Residue-level contacts at the interface:
Residue E90 in protein 2 contacts residue P172 in protein 1 (closest heavy-atom distance 3.8 Å).
Residue S98 in protein 2 contacts residue L165 in protein 1 (closest heavy-atom distance 4.8 Å).
Residue M101 in protein 2 interacts with residue P166 in protein 1 (closest heavy-atom distance 4.0 Å).
Residue W146 in protein 2 is in contact with residue S107 in protein 1 (closest heavy-atom distance 4.1 Å).
Residue F143 in protein 2 interacts with residue S107 in protein 1 (closest heavy-atom distance 4.3 Å).
Residue W166 in protein 2 interacts with residue L96 in protein 1 (closest heavy-atom distance 3.4 Å).
Residue M101 in protein 2 is in contact with residue V168 in protein 1 (closest heavy-atom distance 4.4 Å).
Residue H161 in protein 2 contacts residue R97 in protein 1 (closest heavy-atom distance 3.7 Å).
Residue F195 in protein 2 interacts with residue M13 in protein 1 (closest heavy-atom distance 4.5 Å).
Residue Q97 in protein 2 contacts residue M167 in protein 1 (closest heavy-atom distance 4.0 Å).
Residue R117 in protein 2 contacts residue R160 in protein 1 (closest heavy-atom distance 2.9 Å).
Residue P163 in protein 2 interacts with residue E92 in protein 1 (closest heavy-atom distance 4.8 Å).
Residue H161 in protein 2 is in contact with residue G93 in protein 1 (closest heavy-atom distance 4.2 Å).
Residue F147 in protein 2 contacts residue S107 in protein 1 (closest heavy-atom distance 3.8 Å).
Residue F147 in protein 2 interacts with residue L104 in protein 1 (closest heavy-atom distance 3.8 Å).
Residue L105 in protein 2 is in contact with residue L165 in protein 1 (closest heavy-atom distance 3.5 Å).
Residue M101 in protein 2 interacts with residue L165 in protein 1 (closest heavy-atom distance 4.1 Å).
Residue V78 in protein 2 is in contact with residue W100 in protein 1 (closest heavy-atom distance 4.8 Å).
Residue E142 in protein 2 is in contact with residue K115 in protein 1 (closest heavy-atom distance 2.3 Å).
Residue V78 in protein 2 interacts with residue L104 in protein 1 (closest heavy-atom distance 3.8 Å).
Residue Q160 in protein 2 is in contact with residue R103 in protein 1 (closest heavy-atom distance 5.0 Å).
Residue S74 in protein 2 contacts residue W100 in protein 1 (closest heavy-atom distance 3.4 Å).
Residue H73 in protein 2 contacts residue L104 in protein 1 (closest heavy-atom distance 4.5 Å).
Residue E90 in protein 2 is in contact with residue V170 in protein 1 (closest heavy-atom distance 4.7 Å).
Residue P163 in protein 2 interacts with residue L96 in protein 1 (closest heavy-atom distance 3.7 Å).
Residue H73 in protein 2 is in contact with residue R103 in protein 1 (closest heavy-atom distance 3.2 Å).
Residue H161 in protein 2 contacts residue L96 in protein 1 (closest heavy-atom distance 4.0 Å).
Residue T80 in protein 2 is in contact with residue H101 in protein 1 (closest heavy-atom distance 4.2 Å).
Residue W166 in protein 2 interacts with residue R99 in protein 1 (closest heavy-atom distance 3.9 Å).
Residue F143 in protein 2 interacts with residue F108 in protein 1 (closest heavy-atom distance 3.6 Å).
Residue Y170 in protein 2 contacts residue L96 in protein 1 (closest heavy-atom distance 4.5 Å).
Residue S98 in protein 2 contacts residue Q161 in protein 1 (closest heavy-atom distance 4.7 Å).
Residue Q160 in protein 2 interacts with residue R99 in protein 1 (closest heavy-atom distance 4.4 Å).
Residue Q160 in protein 2 contacts residue L96 in protein 1 (closest heavy-atom distance 4.5 Å).
Residue L84 in protein 2 is in contact with residue Q105 in protein 1 (closest heavy-atom distance 4.8 Å).
Residue Q192 in protein 2 interacts with residue N84 in protein 1 (closest heavy-atom distance 3.0 Å).
Residue L84 in protein 2 contacts residue H101 in protein 1 (closest heavy-atom distance 4.3 Å).
Residue E142 in protein 2 is in contact with residue F111 in protein 1 (closest heavy-atom distance 3.7 Å).
Residue T80 in protein 2 interacts with residue L104 in protein 1 (closest heavy-atom distance 4.6 Å).
Residue A102 in protein 2 is in contact with residue L165 in protein 1 (closest heavy-atom distance 4.9 Å).
Residue A139 in protein 2 contacts residue F111 in protein 1 (closest heavy-atom distance 3.6 Å).
Residue S74 in protein 2 is in contact with residue R103 in protein 1 (closest heavy-atom distance 4.9 Å).
Residue L84 in protein 2 is in contact with residue F108 in protein 1 (closest heavy-atom distance 3.8 Å).
Residue I85 in protein 2 interacts with residue F108 in protein 1 (closest heavy-atom distance 3.5 Å).
Residue H73 in protein 2 interacts with residue W100 in protein 1 (closest heavy-atom distance 2.9 Å).
Residue I85 in protein 2 is in contact with residue M112 in protein 1 (closest heavy-atom distance 4.6 Å).
Residue R189 in protein 2 interacts with residue C88 in protein 1 (closest heavy-atom distance 4.5 Å).
Residue P163 in protein 2 contacts residue G93 in protein 1 (closest heavy-atom distance 3.8 Å).
Residue F143 in protein 2 is in contact with residue F111 in protein 1 (closest heavy-atom distance 3.5 Å).
Residue W146 in protein 2 contacts residue F111 in protein 1 (closest heavy-atom distance 3.5 Å).
Residue H161 in protein 2 is in contact with residue W100 in protein 1 (closest heavy-atom distance 4.2 Å).
Residue F143 in protein 2 interacts with residue L104 in protein 1 (closest heavy-atom distance 4.8 Å).
Residue L84 in protein 2 interacts with residue L104 in protein 1 (closest heavy-atom distance 4.4 Å).
Residue P77 in protein 2 is in contact with residue W100 in protein 1 (closest heavy-atom distance 4.1 Å).
Residue C140 in protein 2 is in contact with residue F108 in protein 1 (closest heavy-atom distance 4.8 Å).
Residue S76 in protein 2 contacts residue W100 in protein 1 (closest heavy-atom distance 3.0 Å).
Residue Y170 in protein 2 is in contact with residue E92 in protein 1 (closest heavy-atom distance 2.4 Å).
Residue P163 in protein 2 contacts residue K89 in protein 1 (closest heavy-atom distance 4.0 Å).
Residue R162 in protein 2 is in contact with residue L96 in protein 1 (closest heavy-atom distance 4.2 Å).
Residue A139 in protein 2 interacts with residue K115 in protein 1 (closest heavy-atom distance 4.1 Å).

Sequence of protein 2:
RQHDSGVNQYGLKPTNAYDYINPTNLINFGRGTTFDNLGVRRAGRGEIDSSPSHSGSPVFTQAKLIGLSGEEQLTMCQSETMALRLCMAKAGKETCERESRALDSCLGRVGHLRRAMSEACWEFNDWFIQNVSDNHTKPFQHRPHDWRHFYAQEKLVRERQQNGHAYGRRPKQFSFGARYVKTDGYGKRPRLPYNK

Sequence of protein 1:
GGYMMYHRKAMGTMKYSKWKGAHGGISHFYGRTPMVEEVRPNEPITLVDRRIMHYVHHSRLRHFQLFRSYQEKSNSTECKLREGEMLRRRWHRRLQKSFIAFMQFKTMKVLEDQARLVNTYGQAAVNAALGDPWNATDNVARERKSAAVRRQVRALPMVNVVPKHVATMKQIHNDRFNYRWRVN

This data describes a binding interaction between two proteins.